These two protein chains interact to form a complex.

Residue-level contacts at the interface:
Residue K39 in protein 1 interacts with residue L11 in protein 2 (closest heavy-atom distance 4.9 Å).
Residue L8 in protein 1 contacts residue T36 in protein 2 (closest heavy-atom distance 3.4 Å).
Residue E1 in protein 1 is in contact with residue H47 in protein 2 (closest heavy-atom distance 3.7 Å).
Residue L12 in protein 1 contacts residue T36 in protein 2 (closest heavy-atom distance 4.3 Å).
Residue L12 in protein 1 interacts with residue I37 in protein 2 (closest heavy-atom distance 3.9 Å).
Residue I19 in protein 1 interacts with residue K29 in protein 2 (closest heavy-atom distance 3.5 Å).
Residue T36 in protein 1 contacts residue L8 in protein 2 (closest heavy-atom distance 3.6 Å).
Residue M33 in protein 1 contacts residue Q16 in protein 2 (closest heavy-atom distance 3.4 Å).
Residue L5 in protein 1 is in contact with residue I40 in protein 2 (closest heavy-atom distance 3.7 Å).
Residue C22 in protein 1 interacts with residue D25 in protein 2 (closest heavy-atom distance 4.2 Å).
Residue R23 in protein 1 interacts with residue E30 in protein 2 (closest heavy-atom distance 3.1 Å).
Residue I19 in protein 1 is in contact with residue M33 in protein 2 (closest heavy-atom distance 3.6 Å).
Residue C22 in protein 1 interacts with residue K29 in protein 2 (closest heavy-atom distance 2.6 Å).
Residue E18 in protein 1 interacts with residue K29 in protein 2 (closest heavy-atom distance 3.2 Å).
Residue L26 in protein 1 is in contact with residue R23 in protein 2 (closest heavy-atom distance 3.5 Å).
Residue C22 in protein 1 is in contact with residue C22 in protein 2 (closest heavy-atom distance 4.5 Å).
Residue L26 in protein 1 contacts residue C22 in protein 2 (closest heavy-atom distance 3.6 Å).
Residue A9 in protein 1 is in contact with residue I40 in protein 2 (closest heavy-atom distance 3.9 Å).
Residue L8 in protein 1 is in contact with residue L43 in protein 2 (closest heavy-atom distance 3.9 Å).
Residue I37 in protein 1 contacts residue L12 in protein 2 (closest heavy-atom distance 3.9 Å).
Residue R23 in protein 1 contacts residue L26 in protein 2 (closest heavy-atom distance 3.8 Å).
Residue L11 in protein 1 interacts with residue T36 in protein 2 (closest heavy-atom distance 4.1 Å).
Residue K39 in protein 1 contacts residue L8 in protein 2 (closest heavy-atom distance 3.7 Å).
Residue M33 in protein 1 is in contact with residue Q15 in protein 2 (closest heavy-atom distance 3.5 Å).
Residue M33 in protein 1 is in contact with residue I19 in protein 2 (closest heavy-atom distance 3.5 Å).
Residue I40 in protein 1 interacts with residue L5 in protein 2 (closest heavy-atom distance 4.1 Å).
Residue E30 in protein 1 interacts with residue I19 in protein 2 (closest heavy-atom distance 3.6 Å).
Residue L43 in protein 1 contacts residue Q4 in protein 2 (closest heavy-atom distance 3.8 Å).
Residue K29 in protein 1 contacts residue C22 in protein 2 (closest heavy-atom distance 4.1 Å).
Residue L32 in protein 1 is in contact with residue Q15 in protein 2 (closest heavy-atom distance 3.7 Å).
Residue F2 in protein 1 is in contact with residue H47 in protein 2 (closest heavy-atom distance 3.1 Å).
Residue L26 in protein 1 contacts residue L26 in protein 2 (closest heavy-atom distance 4.7 Å).
Residue Q16 in protein 1 is in contact with residue M33 in protein 2 (closest heavy-atom distance 4.0 Å).
Residue L8 in protein 1 interacts with residue K39 in protein 2 (closest heavy-atom distance 3.6 Å).
Residue Q15 in protein 1 is in contact with residue L32 in protein 2 (closest heavy-atom distance 3.7 Å).
Residue L5 in protein 1 interacts with residue A44 in protein 2 (closest heavy-atom distance 3.9 Å).
Residue T36 in protein 1 interacts with residue Q15 in protein 2 (closest heavy-atom distance 2.7 Å).
Residue L12 in protein 1 is in contact with residue I40 in protein 2 (closest heavy-atom distance 4.0 Å).
Residue L12 in protein 1 contacts residue M33 in protein 2 (closest heavy-atom distance 3.5 Å).
Residue T36 in protein 1 contacts residue L12 in protein 2 (closest heavy-atom distance 4.0 Å).
Residue I40 in protein 1 contacts residue L12 in protein 2 (closest heavy-atom distance 4.1 Å).
Residue C22 in protein 1 is in contact with residue L26 in protein 2 (closest heavy-atom distance 3.7 Å).
Residue M33 in protein 1 contacts residue L12 in protein 2 (closest heavy-atom distance 3.8 Å).
Residue I40 in protein 1 interacts with residue A9 in protein 2 (closest heavy-atom distance 4.8 Å).
Residue L8 in protein 1 interacts with residue I40 in protein 2 (closest heavy-atom distance 3.9 Å).
Residue Q15 in protein 1 interacts with residue M33 in protein 2 (closest heavy-atom distance 3.5 Å).
Residue I19 in protein 1 contacts residue E30 in protein 2 (closest heavy-atom distance 3.9 Å).
Residue E30 in protein 1 contacts residue R23 in protein 2 (closest heavy-atom distance 3.5 Å).
Residue I40 in protein 1 interacts with residue L8 in protein 2 (closest heavy-atom distance 3.9 Å).
Residue K29 in protein 1 is in contact with residue E18 in protein 2 (closest heavy-atom distance 3.1 Å).
Residue L5 in protein 1 is in contact with residue L43 in protein 2 (closest heavy-atom distance 3.5 Å).
Residue L43 in protein 1 contacts residue L8 in protein 2 (closest heavy-atom distance 4.5 Å).
Residue T36 in protein 1 is in contact with residue L11 in protein 2 (closest heavy-atom distance 3.4 Å).
Residue Q4 in protein 1 interacts with residue L43 in protein 2 (closest heavy-atom distance 3.6 Å).
Residue Q15 in protein 1 contacts residue T36 in protein 2 (closest heavy-atom distance 2.8 Å).
Residue L26 in protein 1 is in contact with residue I19 in protein 2 (closest heavy-atom distance 3.7 Å).
Residue K29 in protein 1 contacts residue I19 in protein 2 (closest heavy-atom distance 3.5 Å).
Residue I19 in protein 1 interacts with residue L26 in protein 2 (closest heavy-atom distance 3.8 Å).
Residue L43 in protein 1 contacts residue L5 in protein 2 (closest heavy-atom distance 4.4 Å).

Sequence of protein 1:
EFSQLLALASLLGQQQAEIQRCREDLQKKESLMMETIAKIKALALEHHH

Sequence of protein 2:
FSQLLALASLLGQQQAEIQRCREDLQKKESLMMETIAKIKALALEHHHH